Sequence of the first protein:
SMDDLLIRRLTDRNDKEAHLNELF

Interface contacts:
Residue R39 in the second protein contacts residue L45 in the first protein (closest heavy-atom distance 3.4 Å).
Residue L10 in the second protein is in contact with residue N36 in the first protein (closest heavy-atom distance 2.9 Å).
Residue P261 in the second protein interacts with residue R31 in the first protein (closest heavy-atom distance 3.9 Å).
Residue L10 in the second protein is in contact with residue L32 in the first protein (closest heavy-atom distance 4.0 Å).
Residue L116 in the second protein is in contact with residue F46 in the first protein (closest heavy-atom distance 3.8 Å).
Residue E259 in the second protein contacts residue R31 in the first protein (closest heavy-atom distance 2.7 Å).
Residue S107 in the second protein contacts residue D34 in the first protein (closest heavy-atom distance 2.9 Å).
Residue E15 in the second protein interacts with residue E39 in the first protein (closest heavy-atom distance 3.4 Å).
Residue R41 in the second protein interacts with residue F46 in the first protein (closest heavy-atom distance 3.6 Å).
Residue P261 in the second protein interacts with residue M24 in the first protein (closest heavy-atom distance 4.0 Å).
Residue I258 in the second protein is in contact with residue R31 in the first protein (closest heavy-atom distance 3.6 Å).
Residue G14 in the second protein is in contact with residue R35 in the first protein (closest heavy-atom distance 3.5 Å).
Residue M264 in the second protein contacts residue L28 in the first protein (closest heavy-atom distance 3.7 Å).
Residue M264 in the second protein is in contact with residue M24 in the first protein (closest heavy-atom distance 3.8 Å).
Residue H263 in the second protein contacts residue M24 in the first protein (closest heavy-atom distance 3.7 Å).
Residue I258 in the second protein is in contact with residue L32 in the first protein (closest heavy-atom distance 3.6 Å).
Residue R39 in the second protein interacts with residue F46 in the first protein (closest heavy-atom distance 3.5 Å).
Residue N17 in the second protein contacts residue F46 in the first protein (closest heavy-atom distance 3.4 Å).
Residue L116 in the second protein interacts with residue L42 in the first protein (closest heavy-atom distance 3.8 Å).
Residue R44 in the second protein interacts with residue E39 in the first protein (closest heavy-atom distance 2.6 Å).
Residue R41 in the second protein interacts with residue N43 in the first protein (closest heavy-atom distance 3.8 Å).
Residue Q256 in the second protein interacts with residue R35 in the first protein (closest heavy-atom distance 2.8 Å).
Residue L116 in the second protein is in contact with residue H41 in the first protein (closest heavy-atom distance 4.0 Å).
Residue D114 in the second protein is in contact with residue H41 in the first protein (closest heavy-atom distance 3.4 Å).
Residue I258 in the second protein interacts with residue L28 in the first protein (closest heavy-atom distance 4.1 Å).
Residue L16 in the second protein interacts with residue E39 in the first protein (closest heavy-atom distance 3.2 Å).
Residue N17 in the second protein interacts with residue H41 in the first protein (closest heavy-atom distance 3.4 Å).
Residue I7 in the second protein is in contact with residue L28 in the first protein (closest heavy-atom distance 4.0 Å).
Residue P261 in the second protein is in contact with residue L27 in the first protein (closest heavy-atom distance 3.6 Å).
Residue R41 in the second protein contacts residue E39 in the first protein (closest heavy-atom distance 2.9 Å).
Residue L11 in the second protein contacts residue R35 in the first protein (closest heavy-atom distance 3.8 Å).
Residue L10 in the second protein contacts residue I29 in the first protein (closest heavy-atom distance 3.9 Å).
Residue Q256 in the second protein contacts residue L32 in the first protein (closest heavy-atom distance 4.0 Å).
Residue R44 in the second protein is in contact with residue R35 in the first protein (closest heavy-atom distance 3.5 Å).
Residue N13 in the second protein contacts residue N36 in the first protein (closest heavy-atom distance 4.0 Å).
Residue F108 in the second protein interacts with residue K38 in the first protein (closest heavy-atom distance 3.6 Å).
Residue R41 in the second protein is in contact with residue A40 in the first protein (closest heavy-atom distance 3.8 Å).
Residue F108 in the second protein interacts with residue D37 in the first protein (closest heavy-atom distance 3.9 Å).
Residue H3 in the second protein is in contact with residue D25 in the first protein (closest heavy-atom distance 3.8 Å).
Residue F108 in the second protein is in contact with residue H41 in the first protein (closest heavy-atom distance 3.8 Å).
Residue N17 in the second protein interacts with residue E39 in the first protein (closest heavy-atom distance 3.3 Å).
Residue I7 in the second protein interacts with residue L32 in the first protein (closest heavy-atom distance 3.9 Å).
Residue L11 in the second protein is in contact with residue L32 in the first protein (closest heavy-atom distance 4.0 Å).
Residue V18 in the second protein contacts residue F46 in the first protein (closest heavy-atom distance 3.6 Å).
Residue T117 in the second protein is in contact with residue K38 in the first protein (closest heavy-atom distance 3.7 Å).
Residue L10 in the second protein contacts residue R35 in the first protein (closest heavy-atom distance 3.5 Å).
Residue F94 in the second protein contacts residue E39 in the first protein (closest heavy-atom distance 3.7 Å).
Residue V115 in the second protein contacts residue H41 in the first protein (closest heavy-atom distance 3.7 Å).
Residue G14 in the second protein interacts with residue N36 in the first protein (closest heavy-atom distance 3.7 Å).
Residue Q111 in the second protein contacts residue K38 in the first protein (closest heavy-atom distance 3.5 Å).
Residue N17 in the second protein contacts residue N43 in the first protein (closest heavy-atom distance 3.6 Å).
Residue I7 in the second protein contacts residue D25 in the first protein (closest heavy-atom distance 3.8 Å).
Residue K272 in the second protein is in contact with residue D25 in the first protein (closest heavy-atom distance 2.6 Å).
Residue F108 in the second protein is in contact with residue D34 in the first protein (closest heavy-atom distance 2.6 Å).
Residue I7 in the second protein contacts residue I29 in the first protein (closest heavy-atom distance 3.3 Å).
Residue T117 in the second protein interacts with residue E39 in the first protein (closest heavy-atom distance 4.0 Å).
Residue D6 in the second protein is in contact with residue I29 in the first protein (closest heavy-atom distance 3.7 Å).
Residue L10 in the second protein interacts with residue T33 in the first protein (closest heavy-atom distance 4.0 Å).
Residue T106 in the second protein contacts residue K38 in the first protein (closest heavy-atom distance 3.2 Å).
Residue I40 in the second protein contacts residue F46 in the first protein (closest heavy-atom distance 3.8 Å).

The following describes two proteins that form a bound complex.

Sequence of the second protein:
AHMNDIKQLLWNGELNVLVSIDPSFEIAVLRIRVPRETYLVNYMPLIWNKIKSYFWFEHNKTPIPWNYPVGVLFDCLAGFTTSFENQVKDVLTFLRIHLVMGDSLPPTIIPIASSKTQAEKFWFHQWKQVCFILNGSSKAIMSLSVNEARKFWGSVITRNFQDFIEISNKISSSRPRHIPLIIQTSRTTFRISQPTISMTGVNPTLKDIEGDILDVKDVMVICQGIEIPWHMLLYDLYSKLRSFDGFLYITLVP